Interface contacts:
Residue Y149 in protein 1 interacts with residue T10 in protein 2 (closest heavy-atom distance 3.9 Å).
Residue S69 in protein 1 interacts with residue E9 in protein 2 (closest heavy-atom distance 2.6 Å).
Residue Y168 in protein 1 interacts with residue G1 in protein 2 (closest heavy-atom distance 2.6 Å).
Residue R9 in protein 1 is in contact with residue H2 in protein 2 (closest heavy-atom distance 4.9 Å).
Residue F120 in protein 1 interacts with residue L11 in protein 2 (closest heavy-atom distance 3.8 Å).
Residue V121 in protein 1 interacts with residue L11 in protein 2 (closest heavy-atom distance 3.8 Å).
Residue L80 in protein 1 is in contact with residue L11 in protein 2 (closest heavy-atom distance 3.7 Å).
Residue Y7 in protein 1 is in contact with residue G1 in protein 2 (closest heavy-atom distance 3.1 Å).
Residue K143 in protein 1 contacts residue T10 in protein 2 (closest heavy-atom distance 3.8 Å).
Residue E62 in protein 1 is in contact with residue G1 in protein 2 (closest heavy-atom distance 3.5 Å).
Residue R61 in protein 1 interacts with residue E4 in protein 2 (closest heavy-atom distance 3.5 Å).
Residue I72 in protein 1 interacts with residue E9 in protein 2 (closest heavy-atom distance 3.5 Å).
Residue I65 in protein 1 contacts residue E4 in protein 2 (closest heavy-atom distance 3.9 Å).
Residue W95 in protein 1 interacts with residue T10 in protein 2 (closest heavy-atom distance 4.7 Å).
Residue D24 in protein 1 is in contact with residue H2 in protein 2 (closest heavy-atom distance 2.7 Å).
Residue W144 in protein 1 is in contact with residue T10 in protein 2 (closest heavy-atom distance 3.5 Å).
Residue N76 in protein 1 interacts with residue T10 in protein 2 (closest heavy-atom distance 4.0 Å).
Residue H111 in protein 1 contacts residue E9 in protein 2 (closest heavy-atom distance 4.1 Å).
Residue E62 in protein 1 interacts with residue H2 in protein 2 (closest heavy-atom distance 2.6 Å).
Residue R61 in protein 1 interacts with residue G1 in protein 2 (closest heavy-atom distance 4.2 Å).
Residue V93 in protein 1 interacts with residue L11 in protein 2 (closest heavy-atom distance 3.9 Å).
Residue R9 in protein 1 interacts with residue E9 in protein 2 (closest heavy-atom distance 2.7 Å).
Residue Y149 in protein 1 is in contact with residue E5 in protein 2 (closest heavy-atom distance 3.6 Å).
Residue A113 in protein 1 interacts with residue L11 in protein 2 (closest heavy-atom distance 4.3 Å).
Residue N73 in protein 1 is in contact with residue E9 in protein 2 (closest heavy-atom distance 2.9 Å).
Residue Y58 in protein 1 interacts with residue G1 in protein 2 (closest heavy-atom distance 4.4 Å).
Residue R61 in protein 1 is in contact with residue H2 in protein 2 (closest heavy-atom distance 3.5 Å).
Residue Y149 in protein 1 contacts residue G7 in protein 2 (closest heavy-atom distance 3.2 Å).
Residue I72 in protein 1 is in contact with residue T10 in protein 2 (closest heavy-atom distance 3.8 Å).
Residue I65 in protein 1 contacts residue H2 in protein 2 (closest heavy-atom distance 3.8 Å).
Residue L153 in protein 1 contacts residue A8 in protein 2 (closest heavy-atom distance 4.6 Å).
Residue L5 in protein 1 interacts with residue G1 in protein 2 (closest heavy-atom distance 4.1 Å).
Residue Y149 in protein 1 is in contact with residue A8 in protein 2 (closest heavy-atom distance 3.8 Å).
Residue W95 in protein 1 is in contact with residue L11 in protein 2 (closest heavy-atom distance 3.5 Å).
Residue H111 in protein 1 interacts with residue A8 in protein 2 (closest heavy-atom distance 2.8 Å).
Residue I65 in protein 1 interacts with residue A3 in protein 2 (closest heavy-atom distance 3.1 Å).
Residue W95 in protein 1 interacts with residue A8 in protein 2 (closest heavy-atom distance 3.9 Å).
Residue S69 in protein 1 contacts residue Y6 in protein 2 (closest heavy-atom distance 3.7 Å).
Residue W144 in protein 1 interacts with residue A8 in protein 2 (closest heavy-atom distance 2.8 Å).
Residue K143 in protein 1 interacts with residue L11 in protein 2 (closest heavy-atom distance 4.3 Å).
Residue Y156 in protein 1 is in contact with residue H2 in protein 2 (closest heavy-atom distance 3.8 Å).
Residue I72 in protein 1 contacts residue Y6 in protein 2 (closest heavy-atom distance 3.9 Å).
Residue W144 in protein 1 contacts residue E9 in protein 2 (closest heavy-atom distance 4.5 Å).
Residue Y156 in protein 1 interacts with residue A3 in protein 2 (closest heavy-atom distance 3.5 Å).
Residue W95 in protein 1 interacts with residue E9 in protein 2 (closest heavy-atom distance 3.2 Å).
Residue T140 in protein 1 is in contact with residue L11 in protein 2 (closest heavy-atom distance 2.7 Å).
Residue R83 in protein 1 interacts with residue L11 in protein 2 (closest heavy-atom distance 2.8 Å).
Residue M34 in protein 1 is in contact with residue H2 in protein 2 (closest heavy-atom distance 3.7 Å).
Residue Y7 in protein 1 interacts with residue H2 in protein 2 (closest heavy-atom distance 3.4 Å).
Residue V66 in protein 1 contacts residue H2 in protein 2 (closest heavy-atom distance 3.5 Å).
Residue G68 in protein 1 contacts residue Y6 in protein 2 (closest heavy-atom distance 3.7 Å).
Residue W164 in protein 1 contacts residue G1 in protein 2 (closest heavy-atom distance 3.2 Å).
Residue Y156 in protein 1 interacts with residue G1 in protein 2 (closest heavy-atom distance 2.5 Å).
Residue W144 in protein 1 interacts with residue G7 in protein 2 (closest heavy-atom distance 4.8 Å).
Residue T140 in protein 1 is in contact with residue T10 in protein 2 (closest heavy-atom distance 4.1 Å).
Residue I79 in protein 1 contacts residue L11 in protein 2 (closest heavy-atom distance 3.5 Å).
Residue I65 in protein 1 is in contact with residue Y6 in protein 2 (closest heavy-atom distance 3.6 Å).
Residue N76 in protein 1 interacts with residue L11 in protein 2 (closest heavy-atom distance 3.0 Å).
Residue Q64 in protein 1 is in contact with residue Y6 in protein 2 (closest heavy-atom distance 4.5 Å).
Residue N76 in protein 1 interacts with residue E9 in protein 2 (closest heavy-atom distance 2.8 Å).

Sequence of protein 2:
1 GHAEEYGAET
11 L

Sequence of protein 1:
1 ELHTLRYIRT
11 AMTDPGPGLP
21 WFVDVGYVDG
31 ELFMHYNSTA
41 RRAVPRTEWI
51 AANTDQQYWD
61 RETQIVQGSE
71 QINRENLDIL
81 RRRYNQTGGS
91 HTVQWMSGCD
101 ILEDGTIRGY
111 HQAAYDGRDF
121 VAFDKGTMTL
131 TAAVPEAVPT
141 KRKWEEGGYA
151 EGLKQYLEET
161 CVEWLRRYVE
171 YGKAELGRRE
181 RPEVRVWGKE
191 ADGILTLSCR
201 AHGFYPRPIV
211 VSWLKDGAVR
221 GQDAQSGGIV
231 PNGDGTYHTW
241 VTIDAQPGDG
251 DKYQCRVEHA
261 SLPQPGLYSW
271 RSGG

This data describes a binding interaction between two proteins.